Sequence of protein 2:
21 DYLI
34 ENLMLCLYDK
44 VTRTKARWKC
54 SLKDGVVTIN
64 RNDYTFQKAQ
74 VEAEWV

Sequence of protein 1:
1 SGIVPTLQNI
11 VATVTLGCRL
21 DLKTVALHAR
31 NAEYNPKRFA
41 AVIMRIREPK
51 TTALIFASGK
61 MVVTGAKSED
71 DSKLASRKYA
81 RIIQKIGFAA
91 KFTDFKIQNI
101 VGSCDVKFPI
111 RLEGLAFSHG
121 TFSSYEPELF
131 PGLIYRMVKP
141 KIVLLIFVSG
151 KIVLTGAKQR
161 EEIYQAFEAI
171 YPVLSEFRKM

Contacts between the two chains:
Residue N31 in protein 1 is in contact with residue W78 in protein 2 (closest heavy-atom distance 3.1 Å).
Residue K85 in protein 1 contacts residue L23 in protein 2 (closest heavy-atom distance 3.7 Å).
Residue I82 in protein 1 is in contact with residue Y22 in protein 2 (closest heavy-atom distance 3.8 Å).
Residue I86 in protein 1 is in contact with residue L23 in protein 2 (closest heavy-atom distance 3.6 Å).
Residue A26 in protein 1 contacts residue I24 in protein 2 (closest heavy-atom distance 4.5 Å).
Residue I46 in protein 1 contacts residue W78 in protein 2 (closest heavy-atom distance 3.5 Å).
Residue R30 in protein 1 interacts with residue L23 in protein 2 (closest heavy-atom distance 2.8 Å).
Residue R45 in protein 1 contacts residue R46 in protein 2 (closest heavy-atom distance 3.3 Å).
Residue E33 in protein 1 is in contact with residue W51 in protein 2 (closest heavy-atom distance 4.4 Å).
Residue H28 in protein 1 is in contact with residue Y22 in protein 2 (closest heavy-atom distance 4.2 Å).
Residue R45 in protein 1 is in contact with residue W78 in protein 2 (closest heavy-atom distance 3.6 Å).
Residue H28 in protein 1 is in contact with residue L23 in protein 2 (closest heavy-atom distance 3.4 Å).
Residue A29 in protein 1 contacts residue I24 in protein 2 (closest heavy-atom distance 3.7 Å).
Residue R30 in protein 1 interacts with residue Y22 in protein 2 (closest heavy-atom distance 2.9 Å).
Residue I46 in protein 1 is in contact with residue Y22 in protein 2 (closest heavy-atom distance 4.3 Å).
Residue K78 in protein 1 is in contact with residue Y22 in protein 2 (closest heavy-atom distance 2.5 Å).
Residue H28 in protein 1 is in contact with residue I24 in protein 2 (closest heavy-atom distance 2.9 Å).
Residue A29 in protein 1 contacts residue Y22 in protein 2 (closest heavy-atom distance 3.6 Å).
Residue L27 in protein 1 is in contact with residue I24 in protein 2 (closest heavy-atom distance 3.6 Å).
Residue R47 in protein 1 interacts with residue W78 in protein 2 (closest heavy-atom distance 3.6 Å).
Residue A29 in protein 1 interacts with residue L23 in protein 2 (closest heavy-atom distance 4.5 Å).
Residue R30 in protein 1 is in contact with residue I24 in protein 2 (closest heavy-atom distance 3.9 Å).
Residue R30 in protein 1 is in contact with residue D21 in protein 2 (closest heavy-atom distance 2.7 Å).
Residue I82 in protein 1 contacts residue L23 in protein 2 (closest heavy-atom distance 4.0 Å).
Residue R45 in protein 1 is in contact with residue W51 in protein 2 (closest heavy-atom distance 4.2 Å).
Residue R47 in protein 1 contacts residue V79 in protein 2 (closest heavy-atom distance 3.0 Å).

The following describes two proteins that form a bound complex.